Sequence of protein 2:
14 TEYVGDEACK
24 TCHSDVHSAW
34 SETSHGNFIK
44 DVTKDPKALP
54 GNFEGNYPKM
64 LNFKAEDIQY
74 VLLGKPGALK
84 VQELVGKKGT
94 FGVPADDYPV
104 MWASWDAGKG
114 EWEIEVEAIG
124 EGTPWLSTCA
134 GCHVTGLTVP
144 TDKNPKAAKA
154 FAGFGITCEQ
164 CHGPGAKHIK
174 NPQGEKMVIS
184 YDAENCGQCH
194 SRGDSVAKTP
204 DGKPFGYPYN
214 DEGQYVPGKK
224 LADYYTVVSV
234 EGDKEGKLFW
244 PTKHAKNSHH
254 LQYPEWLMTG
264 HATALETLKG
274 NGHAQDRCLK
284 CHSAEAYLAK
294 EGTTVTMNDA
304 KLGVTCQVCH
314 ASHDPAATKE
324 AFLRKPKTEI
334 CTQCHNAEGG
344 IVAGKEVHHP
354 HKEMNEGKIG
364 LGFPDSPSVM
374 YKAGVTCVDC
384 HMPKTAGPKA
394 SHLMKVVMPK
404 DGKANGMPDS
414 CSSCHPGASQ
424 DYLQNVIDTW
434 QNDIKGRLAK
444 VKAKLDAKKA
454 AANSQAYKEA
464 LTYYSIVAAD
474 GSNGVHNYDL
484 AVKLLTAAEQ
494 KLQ

This data describes a binding interaction between two proteins.

Sequence of protein 1:
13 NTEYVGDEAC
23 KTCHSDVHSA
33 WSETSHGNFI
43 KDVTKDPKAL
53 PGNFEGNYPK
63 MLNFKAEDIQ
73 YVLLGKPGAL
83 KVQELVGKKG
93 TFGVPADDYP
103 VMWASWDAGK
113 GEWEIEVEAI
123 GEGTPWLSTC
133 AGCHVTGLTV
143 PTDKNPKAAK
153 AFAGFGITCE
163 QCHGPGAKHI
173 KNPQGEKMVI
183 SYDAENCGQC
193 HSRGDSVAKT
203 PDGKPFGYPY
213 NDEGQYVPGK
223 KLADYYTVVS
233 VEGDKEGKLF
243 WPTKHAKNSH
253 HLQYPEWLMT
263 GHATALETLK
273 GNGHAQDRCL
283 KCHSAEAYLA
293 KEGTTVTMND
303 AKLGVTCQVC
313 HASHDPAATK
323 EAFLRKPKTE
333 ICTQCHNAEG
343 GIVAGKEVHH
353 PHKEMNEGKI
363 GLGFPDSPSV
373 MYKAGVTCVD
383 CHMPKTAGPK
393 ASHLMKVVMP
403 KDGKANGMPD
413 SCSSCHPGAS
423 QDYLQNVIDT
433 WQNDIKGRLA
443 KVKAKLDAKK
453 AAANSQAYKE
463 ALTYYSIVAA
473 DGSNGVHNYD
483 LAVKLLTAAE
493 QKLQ

Residue-level contacts at the interface:
Residue C417 in protein 1 interacts with residue P419 in protein 2 (closest heavy-atom distance 3.3 Å).
Residue C417 in protein 1 is in contact with residue H418 in protein 2 (closest heavy-atom distance 4.0 Å).
Residue E120 in protein 1 is in contact with residue N59 in protein 2 (closest heavy-atom distance 3.5 Å).
Residue N59 in protein 1 is in contact with residue A121 in protein 2 (closest heavy-atom distance 4.5 Å).
Residue E120 in protein 1 interacts with residue Y60 in protein 2 (closest heavy-atom distance 4.7 Å).
Residue H418 in protein 1 contacts residue H418 in protein 2 (closest heavy-atom distance 4.5 Å).
Residue M63 in protein 1 is in contact with residue N65 in protein 2 (closest heavy-atom distance 4.0 Å).
Residue Y60 in protein 1 interacts with residue E120 in protein 2 (closest heavy-atom distance 4.0 Å).
Residue M63 in protein 1 is in contact with residue K62 in protein 2 (closest heavy-atom distance 4.3 Å).
Residue N65 in protein 1 is in contact with residue M63 in protein 2 (closest heavy-atom distance 4.1 Å).
Residue P419 in protein 1 is in contact with residue P419 in protein 2 (closest heavy-atom distance 3.3 Å).
Residue Y425 in protein 1 interacts with residue A376 in protein 2 (closest heavy-atom distance 3.7 Å).
Residue S416 in protein 1 is in contact with residue P419 in protein 2 (closest heavy-atom distance 3.4 Å).
Residue H418 in protein 1 interacts with residue P419 in protein 2 (closest heavy-atom distance 5.0 Å).
Residue H418 in protein 1 interacts with residue C417 in protein 2 (closest heavy-atom distance 4.1 Å).
Residue I122 in protein 1 contacts residue N59 in protein 2 (closest heavy-atom distance 3.7 Å).
Residue N59 in protein 1 contacts residue I122 in protein 2 (closest heavy-atom distance 3.6 Å).
Residue M63 in protein 1 interacts with residue M63 in protein 2 (closest heavy-atom distance 3.7 Å).
Residue M63 in protein 1 contacts residue I122 in protein 2 (closest heavy-atom distance 4.2 Å).
Residue C417 in protein 1 interacts with residue G420 in protein 2 (closest heavy-atom distance 3.6 Å).
Residue A376 in protein 1 interacts with residue Y425 in protein 2 (closest heavy-atom distance 3.5 Å).
Residue I117 in protein 1 interacts with residue M63 in protein 2 (closest heavy-atom distance 4.0 Å).
Residue V119 in protein 1 interacts with residue Y60 in protein 2 (closest heavy-atom distance 3.5 Å).
Residue A376 in protein 1 is in contact with residue G420 in protein 2 (closest heavy-atom distance 4.4 Å).
Residue G420 in protein 1 interacts with residue A376 in protein 2 (closest heavy-atom distance 4.5 Å).
Residue K62 in protein 1 interacts with residue N65 in protein 2 (closest heavy-atom distance 3.0 Å).
Residue K375 in protein 1 interacts with residue Y425 in protein 2 (closest heavy-atom distance 4.2 Å).
Residue A121 in protein 1 interacts with residue N59 in protein 2 (closest heavy-atom distance 4.6 Å).
Residue P419 in protein 1 is in contact with residue C417 in protein 2 (closest heavy-atom distance 3.3 Å).
Residue N65 in protein 1 interacts with residue K62 in protein 2 (closest heavy-atom distance 3.0 Å).
Residue P419 in protein 1 contacts residue H418 in protein 2 (closest heavy-atom distance 4.9 Å).
Residue I122 in protein 1 is in contact with residue M63 in protein 2 (closest heavy-atom distance 4.3 Å).
Residue Y425 in protein 1 interacts with residue V372 in protein 2 (closest heavy-atom distance 4.0 Å).
Residue Y425 in protein 1 interacts with residue K375 in protein 2 (closest heavy-atom distance 4.5 Å).
Residue K62 in protein 1 interacts with residue K62 in protein 2 (closest heavy-atom distance 3.3 Å).
Residue M63 in protein 1 is in contact with residue V119 in protein 2 (closest heavy-atom distance 3.7 Å).
Residue N59 in protein 1 contacts residue E120 in protein 2 (closest heavy-atom distance 3.4 Å).
Residue M63 in protein 1 interacts with residue I117 in protein 2 (closest heavy-atom distance 3.7 Å).
Residue K62 in protein 1 interacts with residue I122 in protein 2 (closest heavy-atom distance 4.1 Å).
Residue P419 in protein 1 interacts with residue S416 in protein 2 (closest heavy-atom distance 3.4 Å).
Residue V372 in protein 1 is in contact with residue Y425 in protein 2 (closest heavy-atom distance 3.7 Å).
Residue K62 in protein 1 is in contact with residue M63 in protein 2 (closest heavy-atom distance 4.3 Å).
Residue G420 in protein 1 contacts residue C417 in protein 2 (closest heavy-atom distance 3.7 Å).
Residue N59 in protein 1 is in contact with residue V119 in protein 2 (closest heavy-atom distance 3.1 Å).
Residue C417 in protein 1 interacts with residue C417 in protein 2 (closest heavy-atom distance 3.7 Å).
Residue Y60 in protein 1 interacts with residue V119 in protein 2 (closest heavy-atom distance 3.6 Å).
Residue V119 in protein 1 interacts with residue N59 in protein 2 (closest heavy-atom distance 3.2 Å).
Residue V119 in protein 1 contacts residue M63 in protein 2 (closest heavy-atom distance 3.7 Å).
Residue I122 in protein 1 contacts residue K62 in protein 2 (closest heavy-atom distance 4.2 Å).